Sequence of chain A:
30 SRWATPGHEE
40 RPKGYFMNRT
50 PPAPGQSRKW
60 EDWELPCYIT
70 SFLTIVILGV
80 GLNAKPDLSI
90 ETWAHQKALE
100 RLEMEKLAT

Interface contacts:
Residue V79 in chain A is in contact with residue M5 in chain B (closest heavy-atom distance 3.1 Å).
Residue G80 in chain A is in contact with residue V12 in chain B (closest heavy-atom distance 4.5 Å).
Residue K84 in chain A interacts with residue V12 in chain B (closest heavy-atom distance 3.6 Å).
Residue G78 in chain A is in contact with residue M5 in chain B (closest heavy-atom distance 4.3 Å).
Residue A83 in chain A is in contact with residue E9 in chain B (closest heavy-atom distance 2.8 Å).
Residue K84 in chain A is in contact with residue M16 in chain B (closest heavy-atom distance 3.8 Å).
Residue V79 in chain A interacts with residue A8 in chain B (closest heavy-atom distance 3.7 Å).
Residue A83 in chain A is in contact with residue V12 in chain B (closest heavy-atom distance 4.4 Å).
Residue L87 in chain A interacts with residue M16 in chain B (closest heavy-atom distance 4.3 Å).
Residue V79 in chain A is in contact with residue I4 in chain B (closest heavy-atom distance 4.6 Å).
Residue A83 in chain A interacts with residue M5 in chain B (closest heavy-atom distance 3.6 Å).
Residue P85 in chain A interacts with residue V12 in chain B (closest heavy-atom distance 3.9 Å).
Residue A83 in chain A interacts with residue A8 in chain B (closest heavy-atom distance 3.5 Å).
Residue P85 in chain A interacts with residue M16 in chain B (closest heavy-atom distance 3.7 Å).
Residue N82 in chain A contacts residue M5 in chain B (closest heavy-atom distance 3.4 Å).
Residue P85 in chain A interacts with residue L13 in chain B (closest heavy-atom distance 3.8 Å).
Residue N82 in chain A is in contact with residue E9 in chain B (closest heavy-atom distance 3.8 Å).
Residue K84 in chain A contacts residue E9 in chain B (closest heavy-atom distance 4.5 Å).

These two protein chains interact to form a complex.

Sequence of chain B:
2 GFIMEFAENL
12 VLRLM